Sequence of chain B:
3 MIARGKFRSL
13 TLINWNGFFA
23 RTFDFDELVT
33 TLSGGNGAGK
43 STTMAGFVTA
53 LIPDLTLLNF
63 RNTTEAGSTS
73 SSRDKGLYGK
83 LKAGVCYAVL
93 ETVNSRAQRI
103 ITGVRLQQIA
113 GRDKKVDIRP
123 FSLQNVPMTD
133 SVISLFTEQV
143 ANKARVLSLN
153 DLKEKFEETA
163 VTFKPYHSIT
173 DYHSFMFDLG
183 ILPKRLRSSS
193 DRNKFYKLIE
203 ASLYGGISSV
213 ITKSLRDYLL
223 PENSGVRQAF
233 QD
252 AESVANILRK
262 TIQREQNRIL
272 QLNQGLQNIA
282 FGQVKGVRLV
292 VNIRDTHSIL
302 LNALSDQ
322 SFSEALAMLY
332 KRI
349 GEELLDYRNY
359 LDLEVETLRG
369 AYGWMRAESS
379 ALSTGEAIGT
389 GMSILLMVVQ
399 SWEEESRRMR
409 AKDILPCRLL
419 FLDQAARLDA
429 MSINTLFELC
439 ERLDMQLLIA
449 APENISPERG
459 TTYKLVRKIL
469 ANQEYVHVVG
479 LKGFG

Contacts between the two chains:
Residue N64 in chain B is in contact with residue L380 in chain A (closest heavy-atom distance 2.8 Å).
Residue A68 in chain B contacts residue T66 in chain A (closest heavy-atom distance 2.9 Å).
Residue T382 in chain B interacts with residue T65 in chain A (closest heavy-atom distance 2.3 Å).
Residue Q284 in chain B contacts residue R465 in chain A (closest heavy-atom distance 3.4 Å).
Residue G69 in chain B contacts residue S70 in chain A (closest heavy-atom distance 3.1 Å).
Residue G69 in chain B is in contact with residue A68 in chain A (closest heavy-atom distance 3.6 Å).
Residue S430 in chain B contacts residue N38 in chain A (closest heavy-atom distance 2.9 Å).
Residue T66 in chain B contacts residue A68 in chain A (closest heavy-atom distance 2.9 Å).
Residue A385 in chain B is in contact with residue N64 in chain A (closest heavy-atom distance 3.4 Å).
Residue N64 in chain B contacts residue S377 in chain A (closest heavy-atom distance 3.7 Å).
Residue S377 in chain B contacts residue N64 in chain A (closest heavy-atom distance 3.7 Å).
Residue N38 in chain B contacts residue D427 in chain A (closest heavy-atom distance 3.0 Å).
Residue E451 in chain B contacts residue E451 in chain A (closest heavy-atom distance 3.0 Å).
Residue P450 in chain B is in contact with residue R425 in chain A (closest heavy-atom distance 3.5 Å).
Residue T66 in chain B contacts residue I386 in chain A (closest heavy-atom distance 3.9 Å).
Residue N64 in chain B contacts residue S381 in chain A (closest heavy-atom distance 3.3 Å).
Residue R75 in chain B is in contact with residue S377 in chain A (closest heavy-atom distance 3.2 Å).
Residue A68 in chain B contacts residue G69 in chain A (closest heavy-atom distance 3.6 Å).
Residue S70 in chain B interacts with residue G69 in chain A (closest heavy-atom distance 3.1 Å).
Residue N64 in chain B interacts with residue T382 in chain A (closest heavy-atom distance 3.6 Å).
Residue R465 in chain B contacts residue Q284 in chain A (closest heavy-atom distance 3.4 Å).
Residue E67 in chain B contacts residue G69 in chain A (closest heavy-atom distance 3.9 Å).
Residue E376 in chain B contacts residue R75 in chain A (closest heavy-atom distance 2.9 Å).
Residue S381 in chain B interacts with residue N64 in chain A (closest heavy-atom distance 3.3 Å).
Residue S377 in chain B contacts residue E67 in chain A (closest heavy-atom distance 2.6 Å).
Residue Q284 in chain B interacts with residue E472 in chain A (closest heavy-atom distance 3.0 Å).
Residue G207 in chain B contacts residue T66 in chain A (closest heavy-atom distance 3.6 Å).
Residue P450 in chain B contacts residue A424 in chain A (closest heavy-atom distance 3.3 Å).
Residue L426 in chain B is in contact with residue N38 in chain A (closest heavy-atom distance 3.4 Å).
Residue N38 in chain B interacts with residue L426 in chain A (closest heavy-atom distance 3.4 Å).
Residue A424 in chain B contacts residue A424 in chain A (closest heavy-atom distance 3.2 Å).
Residue S378 in chain B is in contact with residue D76 in chain A (closest heavy-atom distance 3.0 Å).
Residue G283 in chain B is in contact with residue N38 in chain A (closest heavy-atom distance 3.3 Å).
Residue I386 in chain B interacts with residue T66 in chain A (closest heavy-atom distance 3.9 Å).
Residue S377 in chain B interacts with residue R75 in chain A (closest heavy-atom distance 3.2 Å).
Residue D427 in chain B contacts residue N38 in chain A (closest heavy-atom distance 3.0 Å).
Residue N64 in chain B interacts with residue A385 in chain A (closest heavy-atom distance 3.4 Å).
Residue R425 in chain B contacts residue N38 in chain A (closest heavy-atom distance 2.7 Å).
Residue N38 in chain B interacts with residue R425 in chain A (closest heavy-atom distance 2.7 Å).
Residue N38 in chain B is in contact with residue G383 in chain A (closest heavy-atom distance 3.4 Å).
Residue A424 in chain B is in contact with residue P450 in chain A (closest heavy-atom distance 3.3 Å).
Residue G69 in chain B contacts residue E67 in chain A (closest heavy-atom distance 3.9 Å).
Residue T382 in chain B contacts residue Q422 in chain A (closest heavy-atom distance 3.4 Å).
Residue E472 in chain B contacts residue Q284 in chain A (closest heavy-atom distance 3.0 Å).
Residue R75 in chain B contacts residue E376 in chain A (closest heavy-atom distance 2.9 Å).
Residue R425 in chain B is in contact with residue P450 in chain A (closest heavy-atom distance 3.5 Å).
Residue L380 in chain B is in contact with residue N64 in chain A (closest heavy-atom distance 2.8 Å).
Residue D76 in chain B contacts residue S378 in chain A (closest heavy-atom distance 3.0 Å).
Residue T65 in chain B contacts residue T382 in chain A (closest heavy-atom distance 2.3 Å).
Residue E67 in chain B is in contact with residue S377 in chain A (closest heavy-atom distance 2.6 Å).
Residue T382 in chain B interacts with residue N64 in chain A (closest heavy-atom distance 3.6 Å).
Residue N38 in chain B is in contact with residue S430 in chain A (closest heavy-atom distance 2.9 Å).
Residue S381 in chain B contacts residue G39 in chain A (closest heavy-atom distance 3.1 Å).
Residue A68 in chain B is in contact with residue A68 in chain A (closest heavy-atom distance 3.9 Å).
Residue G69 in chain B contacts residue G69 in chain A (closest heavy-atom distance 3.0 Å).
Residue G39 in chain B is in contact with residue S381 in chain A (closest heavy-atom distance 3.1 Å).
Residue N38 in chain B contacts residue G283 in chain A (closest heavy-atom distance 3.3 Å).
Residue T66 in chain B contacts residue G207 in chain A (closest heavy-atom distance 3.6 Å).
Residue G383 in chain B interacts with residue N38 in chain A (closest heavy-atom distance 3.4 Å).
Residue Q422 in chain B is in contact with residue T382 in chain A (closest heavy-atom distance 3.4 Å).

These two protein chains interact to form a complex.

Sequence of chain A:
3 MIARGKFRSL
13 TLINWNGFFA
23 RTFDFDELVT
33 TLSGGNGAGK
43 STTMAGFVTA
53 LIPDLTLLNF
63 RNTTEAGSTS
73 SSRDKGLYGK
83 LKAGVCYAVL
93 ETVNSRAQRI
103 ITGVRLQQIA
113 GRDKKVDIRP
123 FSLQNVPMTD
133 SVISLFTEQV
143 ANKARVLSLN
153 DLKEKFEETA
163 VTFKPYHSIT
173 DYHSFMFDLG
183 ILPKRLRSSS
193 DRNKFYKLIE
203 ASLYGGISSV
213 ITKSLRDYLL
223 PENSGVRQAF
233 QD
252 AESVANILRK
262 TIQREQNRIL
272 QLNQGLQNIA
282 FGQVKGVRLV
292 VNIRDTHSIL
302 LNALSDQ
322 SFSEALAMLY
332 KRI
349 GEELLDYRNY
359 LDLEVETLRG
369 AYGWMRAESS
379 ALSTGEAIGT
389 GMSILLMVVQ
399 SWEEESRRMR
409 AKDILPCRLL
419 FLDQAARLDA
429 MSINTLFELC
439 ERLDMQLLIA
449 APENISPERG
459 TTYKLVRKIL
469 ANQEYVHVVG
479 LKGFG